Contacts between the two chains:
Residue L128 in the second protein is in contact with residue R105 in the first protein (closest heavy-atom distance 4.0 Å).
Residue L139 in the second protein is in contact with residue F116 in the first protein (closest heavy-atom distance 3.9 Å).
Residue L128 in the second protein is in contact with residue G101 in the first protein (closest heavy-atom distance 3.7 Å).
Residue D131 in the second protein interacts with residue R105 in the first protein (closest heavy-atom distance 2.8 Å).
Residue Q125 in the second protein interacts with residue P100 in the first protein (closest heavy-atom distance 3.9 Å).
Residue A147 in the second protein is in contact with residue N124 in the first protein (closest heavy-atom distance 3.4 Å).
Residue R135 in the second protein contacts residue E106 in the first protein (closest heavy-atom distance 2.6 Å).
Residue L139 in the second protein contacts residue L109 in the first protein (closest heavy-atom distance 4.6 Å).
Residue Q125 in the second protein is in contact with residue G101 in the first protein (closest heavy-atom distance 4.9 Å).
Residue F152 in the second protein contacts residue R127 in the first protein (closest heavy-atom distance 3.8 Å).
Residue I158 in the second protein interacts with residue M138 in the first protein (closest heavy-atom distance 4.0 Å).
Residue F129 in the second protein is in contact with residue L96 in the first protein (closest heavy-atom distance 3.7 Å).
Residue I158 in the second protein contacts residue L135 in the first protein (closest heavy-atom distance 3.9 Å).
Residue S151 in the second protein contacts residue Q130 in the first protein (closest heavy-atom distance 4.2 Å).
Residue I154 in the second protein contacts residue M138 in the first protein (closest heavy-atom distance 4.5 Å).
Residue T132 in the second protein contacts residue L96 in the first protein (closest heavy-atom distance 3.8 Å).
Residue L144 in the second protein interacts with residue F116 in the first protein (closest heavy-atom distance 3.6 Å).
Residue I154 in the second protein contacts residue A131 in the first protein (closest heavy-atom distance 3.3 Å).
Residue L144 in the second protein contacts residue H120 in the first protein (closest heavy-atom distance 4.2 Å).
Residue L128 in the second protein interacts with residue L96 in the first protein (closest heavy-atom distance 5.0 Å).
Residue L128 in the second protein contacts residue P100 in the first protein (closest heavy-atom distance 3.4 Å).
Residue L136 in the second protein interacts with residue L112 in the first protein (closest heavy-atom distance 4.0 Å).
Residue I154 in the second protein is in contact with residue T134 in the first protein (closest heavy-atom distance 3.7 Å).
Residue L136 in the second protein contacts residue L92 in the first protein (closest heavy-atom distance 4.7 Å).
Residue F152 in the second protein is in contact with residue A131 in the first protein (closest heavy-atom distance 3.5 Å).
Residue P150 in the second protein interacts with residue R127 in the first protein (closest heavy-atom distance 3.1 Å).
Residue S151 in the second protein is in contact with residue R127 in the first protein (closest heavy-atom distance 3.1 Å).
Residue A147 in the second protein contacts residue H120 in the first protein (closest heavy-atom distance 4.4 Å).
Residue L139 in the second protein interacts with residue K113 in the first protein (closest heavy-atom distance 3.6 Å).
Residue I154 in the second protein interacts with residue R132 in the first protein (closest heavy-atom distance 4.9 Å).
Residue L144 in the second protein contacts residue V117 in the first protein (closest heavy-atom distance 4.8 Å).
Residue D131 in the second protein is in contact with residue L109 in the first protein (closest heavy-atom distance 4.7 Å).
Residue R135 in the second protein interacts with residue L109 in the first protein (closest heavy-atom distance 3.8 Å).
Residue R148 in the second protein is in contact with residue H120 in the first protein (closest heavy-atom distance 3.6 Å).
Residue L136 in the second protein interacts with residue L109 in the first protein (closest heavy-atom distance 3.8 Å).
Residue F152 in the second protein is in contact with residue P128 in the first protein (closest heavy-atom distance 4.2 Å).
Residue F152 in the second protein contacts residue I56 in the first protein (closest heavy-atom distance 3.7 Å).
Residue L149 in the second protein interacts with residue R127 in the first protein (closest heavy-atom distance 2.3 Å).
Residue T132 in the second protein interacts with residue R105 in the first protein (closest heavy-atom distance 3.3 Å).
Residue L139 in the second protein contacts residue L112 in the first protein (closest heavy-atom distance 3.8 Å).
Residue R135 in the second protein contacts residue R105 in the first protein (closest heavy-atom distance 4.4 Å).
Residue I154 in the second protein interacts with residue L135 in the first protein (closest heavy-atom distance 4.3 Å).
Residue A143 in the second protein contacts residue K113 in the first protein (closest heavy-atom distance 3.4 Å).
Residue L149 in the second protein is in contact with residue N124 in the first protein (closest heavy-atom distance 3.7 Å).
Residue T132 in the second protein interacts with residue L109 in the first protein (closest heavy-atom distance 3.9 Å).
Residue R148 in the second protein is in contact with residue N124 in the first protein (closest heavy-atom distance 4.3 Å).
Residue F129 in the second protein is in contact with residue P100 in the first protein (closest heavy-atom distance 4.8 Å).
Residue P155 in the second protein interacts with residue M138 in the first protein (closest heavy-atom distance 5.0 Å).
Residue L136 in the second protein contacts residue F89 in the first protein (closest heavy-atom distance 4.3 Å).

Sequence of the first protein:
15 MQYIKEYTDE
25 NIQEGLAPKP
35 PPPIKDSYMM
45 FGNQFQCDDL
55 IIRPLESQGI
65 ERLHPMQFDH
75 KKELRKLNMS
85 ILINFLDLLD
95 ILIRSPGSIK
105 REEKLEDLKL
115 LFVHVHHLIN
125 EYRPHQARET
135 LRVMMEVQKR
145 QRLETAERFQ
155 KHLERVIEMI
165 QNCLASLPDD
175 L

Sequence of the second protein:
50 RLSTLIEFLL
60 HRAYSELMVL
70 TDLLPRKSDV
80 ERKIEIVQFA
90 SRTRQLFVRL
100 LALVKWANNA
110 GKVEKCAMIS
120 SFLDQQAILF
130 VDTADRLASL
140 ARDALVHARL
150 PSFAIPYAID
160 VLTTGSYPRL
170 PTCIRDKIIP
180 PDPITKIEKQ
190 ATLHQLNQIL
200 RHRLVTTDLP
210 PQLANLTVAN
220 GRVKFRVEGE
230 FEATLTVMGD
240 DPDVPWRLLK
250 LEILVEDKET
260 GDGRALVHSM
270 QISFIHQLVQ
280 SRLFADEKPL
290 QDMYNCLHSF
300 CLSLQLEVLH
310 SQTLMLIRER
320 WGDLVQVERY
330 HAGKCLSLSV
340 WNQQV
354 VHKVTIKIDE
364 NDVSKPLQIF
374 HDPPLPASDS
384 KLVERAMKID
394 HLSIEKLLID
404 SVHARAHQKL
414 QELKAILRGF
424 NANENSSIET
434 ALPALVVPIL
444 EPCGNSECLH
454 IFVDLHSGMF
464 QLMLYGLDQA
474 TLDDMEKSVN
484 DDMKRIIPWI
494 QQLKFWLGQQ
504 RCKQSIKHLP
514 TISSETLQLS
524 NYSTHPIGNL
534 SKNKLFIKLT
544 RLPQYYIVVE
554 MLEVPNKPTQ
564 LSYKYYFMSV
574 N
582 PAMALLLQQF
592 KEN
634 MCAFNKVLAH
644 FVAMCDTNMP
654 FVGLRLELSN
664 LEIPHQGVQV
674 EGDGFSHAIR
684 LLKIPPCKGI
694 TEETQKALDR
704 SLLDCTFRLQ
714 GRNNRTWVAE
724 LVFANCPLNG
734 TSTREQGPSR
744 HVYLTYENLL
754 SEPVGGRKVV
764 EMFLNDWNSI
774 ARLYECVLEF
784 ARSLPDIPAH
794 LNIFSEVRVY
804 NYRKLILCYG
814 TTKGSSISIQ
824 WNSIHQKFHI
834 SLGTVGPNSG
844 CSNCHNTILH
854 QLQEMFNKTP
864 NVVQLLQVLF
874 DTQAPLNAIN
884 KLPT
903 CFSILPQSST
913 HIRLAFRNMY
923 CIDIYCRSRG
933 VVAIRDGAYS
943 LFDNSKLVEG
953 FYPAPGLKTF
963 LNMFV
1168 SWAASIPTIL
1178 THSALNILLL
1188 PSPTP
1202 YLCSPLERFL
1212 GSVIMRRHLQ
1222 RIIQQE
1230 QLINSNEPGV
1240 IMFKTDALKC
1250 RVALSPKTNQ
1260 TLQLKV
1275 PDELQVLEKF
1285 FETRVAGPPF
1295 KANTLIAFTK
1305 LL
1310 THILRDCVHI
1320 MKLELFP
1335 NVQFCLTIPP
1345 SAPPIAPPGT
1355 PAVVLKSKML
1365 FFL

The following describes two proteins that form a bound complex.